Sequence of the second protein:
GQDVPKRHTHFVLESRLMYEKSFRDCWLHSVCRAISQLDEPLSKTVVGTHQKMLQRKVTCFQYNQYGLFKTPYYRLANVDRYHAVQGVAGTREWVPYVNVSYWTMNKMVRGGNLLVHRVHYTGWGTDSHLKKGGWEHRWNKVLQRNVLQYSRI

Sequence of the first protein:
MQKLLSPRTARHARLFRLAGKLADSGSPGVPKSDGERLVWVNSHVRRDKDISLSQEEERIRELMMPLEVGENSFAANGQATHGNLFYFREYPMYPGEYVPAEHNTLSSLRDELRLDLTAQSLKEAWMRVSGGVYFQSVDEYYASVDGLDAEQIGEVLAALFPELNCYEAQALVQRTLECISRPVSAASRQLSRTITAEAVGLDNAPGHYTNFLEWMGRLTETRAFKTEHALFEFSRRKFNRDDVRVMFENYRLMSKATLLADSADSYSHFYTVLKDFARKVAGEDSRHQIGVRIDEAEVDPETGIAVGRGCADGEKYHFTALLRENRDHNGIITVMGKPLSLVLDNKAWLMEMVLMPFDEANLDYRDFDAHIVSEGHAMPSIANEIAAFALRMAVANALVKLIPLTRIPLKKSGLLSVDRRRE

Interface contacts:
Residue E315 in the first protein is in contact with residue K144 in the second protein (closest heavy-atom distance 3.5 Å).
Residue H377 in the first protein is in contact with residue K145 in the second protein (closest heavy-atom distance 3.9 Å).
Residue A378 in the first protein is in contact with residue K145 in the second protein (closest heavy-atom distance 4.2 Å).
Residue H377 in the first protein contacts residue K144 in the second protein (closest heavy-atom distance 3.7 Å).
Residue G376 in the first protein contacts residue K145 in the second protein (closest heavy-atom distance 3.5 Å).

These two protein chains interact to form a complex.